Sequence of chain A:
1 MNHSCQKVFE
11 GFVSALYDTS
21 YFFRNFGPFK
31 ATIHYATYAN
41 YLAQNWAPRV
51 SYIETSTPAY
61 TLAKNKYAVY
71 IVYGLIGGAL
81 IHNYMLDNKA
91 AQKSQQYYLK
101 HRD

Sequence of chain B:
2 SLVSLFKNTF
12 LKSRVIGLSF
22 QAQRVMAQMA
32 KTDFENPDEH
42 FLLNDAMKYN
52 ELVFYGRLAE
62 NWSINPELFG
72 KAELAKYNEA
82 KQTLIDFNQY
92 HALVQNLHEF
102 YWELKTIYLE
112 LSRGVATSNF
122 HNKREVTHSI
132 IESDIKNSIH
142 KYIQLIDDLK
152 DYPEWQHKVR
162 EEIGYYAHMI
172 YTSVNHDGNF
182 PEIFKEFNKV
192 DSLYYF

Contacts between the two chains:
Residue R58 in chain B is in contact with residue H34 in chain A (closest heavy-atom distance 3.4 Å).
Residue Y56 in chain B contacts residue Y38 in chain A (closest heavy-atom distance 3.8 Å).
Residue L59 in chain B interacts with residue H34 in chain A (closest heavy-atom distance 4.2 Å).
Residue V54 in chain B is in contact with residue H34 in chain A (closest heavy-atom distance 3.1 Å).
Residue F55 in chain B is in contact with residue Y35 in chain A (closest heavy-atom distance 3.7 Å).
Residue W63 in chain B interacts with residue Y35 in chain A (closest heavy-atom distance 3.5 Å).
Residue L59 in chain B is in contact with residue Y35 in chain A (closest heavy-atom distance 3.8 Å).
Residue A47 in chain B interacts with residue N45 in chain A (closest heavy-atom distance 4.5 Å).
Residue F55 in chain B contacts residue H34 in chain A (closest heavy-atom distance 2.8 Å).
Residue F55 in chain B contacts residue Y38 in chain A (closest heavy-atom distance 3.3 Å).
Residue R58 in chain B interacts with residue K30 in chain A (closest heavy-atom distance 3.8 Å).
Residue E52 in chain B interacts with residue Y38 in chain A (closest heavy-atom distance 3.9 Å).
Residue N51 in chain B contacts residue Y41 in chain A (closest heavy-atom distance 3.2 Å).
Residue R58 in chain B is in contact with residue Y35 in chain A (closest heavy-atom distance 4.6 Å).
Residue E52 in chain B contacts residue Y41 in chain A (closest heavy-atom distance 2.5 Å).
Residue R58 in chain B is in contact with residue A31 in chain A (closest heavy-atom distance 3.5 Å).
Residue A47 in chain B is in contact with residue Y41 in chain A (closest heavy-atom distance 4.3 Å).
Residue N51 in chain B interacts with residue Y38 in chain A (closest heavy-atom distance 3.8 Å).
Residue I131 in chain B contacts residue Q6 in chain A (closest heavy-atom distance 3.3 Å).
Residue Y56 in chain B is in contact with residue H34 in chain A (closest heavy-atom distance 4.8 Å).
Residue I131 in chain B is in contact with residue M1 in chain A (closest heavy-atom distance 3.4 Å).
Residue R58 in chain B contacts residue G27 in chain A (closest heavy-atom distance 4.3 Å).
Residue E52 in chain B is in contact with residue W46 in chain A (closest heavy-atom distance 4.0 Å).

The following describes two proteins that form a bound complex.